Sequence of protein 1:
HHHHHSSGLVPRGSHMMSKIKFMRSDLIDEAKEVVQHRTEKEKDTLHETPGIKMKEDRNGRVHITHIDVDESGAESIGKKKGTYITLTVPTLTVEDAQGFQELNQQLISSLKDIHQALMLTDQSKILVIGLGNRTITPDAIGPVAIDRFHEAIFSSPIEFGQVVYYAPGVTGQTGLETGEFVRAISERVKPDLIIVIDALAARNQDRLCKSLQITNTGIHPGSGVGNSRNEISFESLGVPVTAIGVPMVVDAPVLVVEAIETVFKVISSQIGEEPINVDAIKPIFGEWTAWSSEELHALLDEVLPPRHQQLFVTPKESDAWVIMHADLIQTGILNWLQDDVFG

Contacts between the two chains:
Residue G305 in protein 1 contacts residue I303 in protein 2 (closest heavy-atom distance 3.2 Å).
Residue P334 in protein 1 contacts residue Q329 in protein 2 (closest heavy-atom distance 3.4 Å).
Residue L318 in protein 1 is in contact with residue F304 in protein 2 (closest heavy-atom distance 3.6 Å).
Residue K335 in protein 1 is in contact with residue Q329 in protein 2 (closest heavy-atom distance 2.8 Å).
Residue Q206 in protein 1 is in contact with residue H327 in protein 2 (closest heavy-atom distance 3.2 Å).
Residue D338 in protein 1 is in contact with residue I137 in protein 2 (closest heavy-atom distance 3.6 Å).
Residue D207 in protein 1 is in contact with residue P324 in protein 2 (closest heavy-atom distance 3.6 Å).
Residue Q328 in protein 1 interacts with residue K335 in protein 2 (closest heavy-atom distance 3.4 Å).
Residue T333 in protein 1 interacts with residue F331 in protein 2 (closest heavy-atom distance 3.1 Å).
Residue R326 in protein 1 contacts residue D207 in protein 2 (closest heavy-atom distance 3.6 Å).
Residue A260 in protein 1 contacts residue V257 in protein 2 (closest heavy-atom distance 3.6 Å).
Residue T136 in protein 1 interacts with residue D338 in protein 2 (closest heavy-atom distance 2.6 Å).
Residue T138 in protein 1 interacts with residue I137 in protein 2 (closest heavy-atom distance 3.4 Å).
Residue D252 in protein 1 contacts residue K335 in protein 2 (closest heavy-atom distance 3.2 Å).
Residue I137 in protein 1 contacts residue K335 in protein 2 (closest heavy-atom distance 3.2 Å).
Residue W307 in protein 1 interacts with residue W307 in protein 2 (closest heavy-atom distance 3.7 Å).
Residue V332 in protein 1 is in contact with residue F331 in protein 2 (closest heavy-atom distance 3.3 Å).
Residue K335 in protein 1 is in contact with residue Q328 in protein 2 (closest heavy-atom distance 3.1 Å).
Residue K335 in protein 1 is in contact with residue I137 in protein 2 (closest heavy-atom distance 3.2 Å).
Residue R326 in protein 1 contacts residue L209 in protein 2 (closest heavy-atom distance 2.6 Å).
Residue T138 in protein 1 interacts with residue T136 in protein 2 (closest heavy-atom distance 2.7 Å).
Residue I303 in protein 1 is in contact with residue G305 in protein 2 (closest heavy-atom distance 3.5 Å).
Residue E306 in protein 1 is in contact with residue P302 in protein 2 (closest heavy-atom distance 3.0 Å).
Residue T263 in protein 1 contacts residue L323 in protein 2 (closest heavy-atom distance 3.5 Å).
Residue I303 in protein 1 interacts with residue E306 in protein 2 (closest heavy-atom distance 2.9 Å).
Residue F331 in protein 1 interacts with residue P334 in protein 2 (closest heavy-atom distance 3.5 Å).
Residue K335 in protein 1 interacts with residue V226 in protein 2 (closest heavy-atom distance 3.4 Å).
Residue L330 in protein 1 interacts with residue T333 in protein 2 (closest heavy-atom distance 3.4 Å).
Residue T136 in protein 1 interacts with residue T138 in protein 2 (closest heavy-atom distance 2.7 Å).
Residue F331 in protein 1 is in contact with residue V332 in protein 2 (closest heavy-atom distance 3.3 Å).
Residue Q329 in protein 1 interacts with residue K335 in protein 2 (closest heavy-atom distance 2.6 Å).
Residue L330 in protein 1 contacts residue P334 in protein 2 (closest heavy-atom distance 3.5 Å).
Residue E306 in protein 1 contacts residue I303 in protein 2 (closest heavy-atom distance 2.8 Å).
Residue I137 in protein 1 is in contact with residue T138 in protein 2 (closest heavy-atom distance 3.3 Å).
Residue F304 in protein 1 interacts with residue F304 in protein 2 (closest heavy-atom distance 3.2 Å).
Residue V322 in protein 1 interacts with residue V264 in protein 2 (closest heavy-atom distance 3.5 Å).
Residue W307 in protein 1 is in contact with residue F304 in protein 2 (closest heavy-atom distance 3.5 Å).
Residue D207 in protein 1 is in contact with residue R326 in protein 2 (closest heavy-atom distance 3.5 Å).
Residue T138 in protein 1 interacts with residue T138 in protein 2 (closest heavy-atom distance 2.9 Å).
Residue F304 in protein 1 interacts with residue G305 in protein 2 (closest heavy-atom distance 3.3 Å).
Residue R326 in protein 1 interacts with residue K211 in protein 2 (closest heavy-atom distance 3.0 Å).
Residue L319 in protein 1 is in contact with residue V264 in protein 2 (closest heavy-atom distance 3.5 Å).
Residue D338 in protein 1 is in contact with residue N134 in protein 2 (closest heavy-atom distance 2.9 Å).
Residue V226 in protein 1 contacts residue K335 in protein 2 (closest heavy-atom distance 3.4 Å).
Residue N134 in protein 1 contacts residue D338 in protein 2 (closest heavy-atom distance 2.9 Å).
Residue W307 in protein 1 is in contact with residue I303 in protein 2 (closest heavy-atom distance 3.2 Å).
Residue P334 in protein 1 interacts with residue F331 in protein 2 (closest heavy-atom distance 3.5 Å).
Residue K211 in protein 1 interacts with residue R326 in protein 2 (closest heavy-atom distance 3.2 Å).
Residue F331 in protein 1 contacts residue T333 in protein 2 (closest heavy-atom distance 3.0 Å).
Residue P324 in protein 1 interacts with residue Q206 in protein 2 (closest heavy-atom distance 3.6 Å).
Residue G305 in protein 1 contacts residue P302 in protein 2 (closest heavy-atom distance 3.5 Å).
Residue Q329 in protein 1 is in contact with residue P334 in protein 2 (closest heavy-atom distance 3.5 Å).
Residue L209 in protein 1 contacts residue R326 in protein 2 (closest heavy-atom distance 2.9 Å).
Residue V322 in protein 1 contacts residue V267 in protein 2 (closest heavy-atom distance 3.6 Å).
Residue V264 in protein 1 is in contact with residue L319 in protein 2 (closest heavy-atom distance 3.6 Å).
Residue T333 in protein 1 contacts residue L330 in protein 2 (closest heavy-atom distance 3.5 Å).
Residue D338 in protein 1 contacts residue T136 in protein 2 (closest heavy-atom distance 2.8 Å).
Residue R326 in protein 1 contacts residue Q206 in protein 2 (closest heavy-atom distance 3.1 Å).
Residue H327 in protein 1 interacts with residue Q206 in protein 2 (closest heavy-atom distance 3.4 Å).
Residue Q206 in protein 1 interacts with residue R326 in protein 2 (closest heavy-atom distance 3.2 Å).

Sequence of protein 2:
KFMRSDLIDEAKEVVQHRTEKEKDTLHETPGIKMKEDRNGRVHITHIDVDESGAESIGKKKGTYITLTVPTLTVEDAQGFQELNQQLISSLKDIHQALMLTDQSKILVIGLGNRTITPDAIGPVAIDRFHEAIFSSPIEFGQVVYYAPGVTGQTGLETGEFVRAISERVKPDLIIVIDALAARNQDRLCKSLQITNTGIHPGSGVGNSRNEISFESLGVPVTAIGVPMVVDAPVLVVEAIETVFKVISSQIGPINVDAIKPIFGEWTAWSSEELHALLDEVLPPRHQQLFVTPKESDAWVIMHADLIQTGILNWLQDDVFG

These two protein chains interact to form a complex.